Sequence of the first protein:
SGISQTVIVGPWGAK

Sequence of the second protein:
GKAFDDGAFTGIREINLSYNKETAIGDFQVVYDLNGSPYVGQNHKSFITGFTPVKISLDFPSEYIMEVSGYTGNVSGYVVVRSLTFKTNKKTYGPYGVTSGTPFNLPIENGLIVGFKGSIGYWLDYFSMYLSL

Interface contacts:
Residue M129 in the second protein contacts residue W14 in the first protein (closest heavy-atom distance 3.6 Å).
Residue L106 in the second protein contacts residue W14 in the first protein (closest heavy-atom distance 4.0 Å).
Residue Y130 in the second protein is in contact with residue I10 in the first protein (closest heavy-atom distance 3.6 Å).
Residue M129 in the second protein is in contact with residue V11 in the first protein (closest heavy-atom distance 2.9 Å).
Residue Y126 in the second protein is in contact with residue P13 in the first protein (closest heavy-atom distance 4.0 Å).
Residue S128 in the second protein is in contact with residue P13 in the first protein (closest heavy-atom distance 3.2 Å).
Residue D125 in the second protein is in contact with residue W14 in the first protein (closest heavy-atom distance 4.4 Å).
Residue F104 in the second protein is in contact with residue W14 in the first protein (closest heavy-atom distance 3.5 Å).
Residue S128 in the second protein is in contact with residue G12 in the first protein (closest heavy-atom distance 3.5 Å).
Residue L106 in the second protein interacts with residue V11 in the first protein (closest heavy-atom distance 3.8 Å).
Residue V81 in the second protein contacts residue G15 in the first protein (closest heavy-atom distance 4.0 Å).
Residue Y130 in the second protein interacts with residue V9 in the first protein (closest heavy-atom distance 3.3 Å).
Residue T72 in the second protein is in contact with residue W14 in the first protein (closest heavy-atom distance 4.4 Å).
Residue M129 in the second protein is in contact with residue I10 in the first protein (closest heavy-atom distance 3.3 Å).
Residue S132 in the second protein is in contact with residue T8 in the first protein (closest heavy-atom distance 4.9 Å).
Residue D125 in the second protein contacts residue G15 in the first protein (closest heavy-atom distance 3.4 Å).
Residue Y130 in the second protein contacts residue T8 in the first protein (closest heavy-atom distance 3.8 Å).
Residue M129 in the second protein interacts with residue V9 in the first protein (closest heavy-atom distance 4.1 Å).
Residue F127 in the second protein interacts with residue P13 in the first protein (closest heavy-atom distance 3.2 Å).
Residue V80 in the second protein contacts residue A16 in the first protein (closest heavy-atom distance 5.0 Å).
Residue V79 in the second protein is in contact with residue G15 in the first protein (closest heavy-atom distance 4.0 Å).
Residue L131 in the second protein contacts residue I10 in the first protein (closest heavy-atom distance 4.8 Å).
Residue F127 in the second protein contacts residue G12 in the first protein (closest heavy-atom distance 4.4 Å).
Residue Y126 in the second protein is in contact with residue W14 in the first protein (closest heavy-atom distance 3.1 Å).
Residue S128 in the second protein is in contact with residue V11 in the first protein (closest heavy-atom distance 3.2 Å).
Residue A8 in the second protein is in contact with residue T8 in the first protein (closest heavy-atom distance 3.7 Å).
Residue Y126 in the second protein is in contact with residue G15 in the first protein (closest heavy-atom distance 4.0 Å).
Residue S128 in the second protein contacts residue W14 in the first protein (closest heavy-atom distance 4.7 Å).
Residue Y126 in the second protein interacts with residue A16 in the first protein (closest heavy-atom distance 3.7 Å).
Residue V80 in the second protein contacts residue G15 in the first protein (closest heavy-atom distance 4.9 Å).
Residue D125 in the second protein is in contact with residue A16 in the first protein (closest heavy-atom distance 2.8 Å).
Residue L131 in the second protein is in contact with residue V9 in the first protein (closest heavy-atom distance 2.8 Å).
Residue K117 in the second protein interacts with residue I10 in the first protein (closest heavy-atom distance 4.3 Å).
Residue L131 in the second protein is in contact with residue V11 in the first protein (closest heavy-atom distance 3.9 Å).
Residue F127 in the second protein contacts residue W14 in the first protein (closest heavy-atom distance 2.9 Å).
Residue S128 in the second protein contacts residue I10 in the first protein (closest heavy-atom distance 3.9 Å).
Residue V81 in the second protein is in contact with residue W14 in the first protein (closest heavy-atom distance 3.8 Å).
Residue T72 in the second protein interacts with residue G15 in the first protein (closest heavy-atom distance 3.6 Å).
Residue N105 in the second protein is in contact with residue W14 in the first protein (closest heavy-atom distance 4.8 Å).
Residue V114 in the second protein interacts with residue T8 in the first protein (closest heavy-atom distance 4.3 Å).
Residue V79 in the second protein interacts with residue A16 in the first protein (closest heavy-atom distance 3.2 Å).
Residue L131 in the second protein is in contact with residue T8 in the first protein (closest heavy-atom distance 3.2 Å).

These two protein chains interact to form a complex.